Sequence of protein 1:
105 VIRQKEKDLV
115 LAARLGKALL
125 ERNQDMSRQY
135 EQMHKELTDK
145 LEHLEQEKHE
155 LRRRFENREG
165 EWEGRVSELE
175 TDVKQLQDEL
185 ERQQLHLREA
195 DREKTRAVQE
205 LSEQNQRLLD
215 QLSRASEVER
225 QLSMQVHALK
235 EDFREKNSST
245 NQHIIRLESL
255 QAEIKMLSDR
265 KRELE

Interface contacts:
Residue A201 in protein 1 is in contact with residue R250 in protein 2 (closest heavy-atom distance 4.8 Å).

Sequence of protein 2:
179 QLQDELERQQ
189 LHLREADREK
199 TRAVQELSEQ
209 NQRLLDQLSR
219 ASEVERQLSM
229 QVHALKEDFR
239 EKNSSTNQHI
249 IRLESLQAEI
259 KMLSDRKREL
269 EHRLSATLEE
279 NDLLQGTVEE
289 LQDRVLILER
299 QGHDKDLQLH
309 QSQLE

The following describes two proteins that form a bound complex.